Sequence of protein 2:
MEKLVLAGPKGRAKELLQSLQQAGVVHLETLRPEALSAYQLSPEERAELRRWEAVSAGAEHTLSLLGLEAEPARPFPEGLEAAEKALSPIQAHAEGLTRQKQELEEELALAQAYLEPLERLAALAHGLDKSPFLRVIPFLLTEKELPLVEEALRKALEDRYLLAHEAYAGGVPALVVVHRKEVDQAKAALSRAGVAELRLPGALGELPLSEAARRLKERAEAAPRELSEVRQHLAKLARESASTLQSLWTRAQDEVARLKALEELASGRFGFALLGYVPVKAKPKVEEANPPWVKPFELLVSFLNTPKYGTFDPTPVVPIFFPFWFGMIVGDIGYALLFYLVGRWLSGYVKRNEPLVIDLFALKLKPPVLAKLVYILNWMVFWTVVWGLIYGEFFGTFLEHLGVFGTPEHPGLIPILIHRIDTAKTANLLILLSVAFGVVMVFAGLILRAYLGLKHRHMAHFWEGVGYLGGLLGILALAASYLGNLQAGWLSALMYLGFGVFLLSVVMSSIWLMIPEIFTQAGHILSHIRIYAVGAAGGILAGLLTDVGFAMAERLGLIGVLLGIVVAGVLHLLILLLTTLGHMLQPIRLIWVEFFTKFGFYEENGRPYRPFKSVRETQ

Sequence of protein 1:
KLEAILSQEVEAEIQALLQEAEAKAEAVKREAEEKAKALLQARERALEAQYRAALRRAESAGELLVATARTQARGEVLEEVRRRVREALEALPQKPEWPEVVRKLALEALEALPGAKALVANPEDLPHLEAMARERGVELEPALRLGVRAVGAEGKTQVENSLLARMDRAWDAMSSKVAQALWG

Interface contacts:
Residue D163 in protein 2 is in contact with residue K1 in protein 1 (closest heavy-atom distance 4.6 Å).
Residue D163 in protein 2 is in contact with residue L2 in protein 1 (closest heavy-atom distance 4.9 Å).
Residue R164 in protein 2 contacts residue K1 in protein 1 (closest heavy-atom distance 4.9 Å).
Residue R164 in protein 2 contacts residue L2 in protein 1 (closest heavy-atom distance 4.5 Å).

These two protein chains interact to form a complex.